Interface contacts:
Residue D757 in protein 2 contacts residue R174 in protein 1 (closest heavy-atom distance 3.4 Å).
Residue I751 in protein 2 is in contact with residue V154 in protein 1 (closest heavy-atom distance 3.7 Å).
Residue R547 in protein 2 contacts residue E140 in protein 1 (closest heavy-atom distance 2.8 Å).
Residue I550 in protein 2 is in contact with residue G147 in protein 1 (closest heavy-atom distance 3.6 Å).
Residue G554 in protein 2 interacts with residue G147 in protein 1 (closest heavy-atom distance 3.6 Å).
Residue S495 in protein 2 contacts residue M148 in protein 1 (closest heavy-atom distance 3.4 Å).
Residue H775 in protein 2 interacts with residue P159 in protein 1 (closest heavy-atom distance 3.2 Å).
Residue E758 in protein 2 contacts residue R174 in protein 1 (closest heavy-atom distance 2.8 Å).
Residue Y746 in protein 2 interacts with residue G158 in protein 1 (closest heavy-atom distance 3.5 Å).
Residue G761 in protein 2 is in contact with residue E175 in protein 1 (closest heavy-atom distance 3.3 Å).
Residue D754 in protein 2 contacts residue V154 in protein 1 (closest heavy-atom distance 3.6 Å).
Residue K565 in protein 2 contacts residue E179 in protein 1 (closest heavy-atom distance 2.9 Å).
Residue L771 in protein 2 contacts residue G158 in protein 1 (closest heavy-atom distance 3.6 Å).
Residue L491 in protein 2 contacts residue M148 in protein 1 (closest heavy-atom distance 3.8 Å).
Residue R528 in protein 2 contacts residue E140 in protein 1 (closest heavy-atom distance 2.9 Å).
Residue Y746 in protein 2 contacts residue A155 in protein 1 (closest heavy-atom distance 3.4 Å).
Residue R498 in protein 2 contacts residue H150 in protein 1 (closest heavy-atom distance 3.4 Å).
Residue I550 in protein 2 contacts residue M148 in protein 1 (closest heavy-atom distance 3.9 Å).
Residue V638 in protein 2 interacts with residue E176 in protein 1 (closest heavy-atom distance 3.7 Å).
Residue Q763 in protein 2 interacts with residue M177 in protein 1 (closest heavy-atom distance 3.2 Å).
Residue N635 in protein 2 interacts with residue K180 in protein 1 (closest heavy-atom distance 3.5 Å).
Residue D757 in protein 2 is in contact with residue R167 in protein 1 (closest heavy-atom distance 3.8 Å).
Residue Y746 in protein 2 interacts with residue V154 in protein 1 (closest heavy-atom distance 2.8 Å).
Residue Q640 in protein 2 is in contact with residue D168 in protein 1 (closest heavy-atom distance 2.8 Å).
Residue S553 in protein 2 contacts residue G147 in protein 1 (closest heavy-atom distance 3.2 Å).
Residue V524 in protein 2 is in contact with residue S143 in protein 1 (closest heavy-atom distance 3.3 Å).
Residue E747 in protein 2 is in contact with residue A155 in protein 1 (closest heavy-atom distance 3.3 Å).
Residue V551 in protein 2 interacts with residue S143 in protein 1 (closest heavy-atom distance 3.5 Å).
Residue Q763 in protein 2 contacts residue D168 in protein 1 (closest heavy-atom distance 2.8 Å).
Residue Q763 in protein 2 contacts residue L173 in protein 1 (closest heavy-atom distance 3.6 Å).
Residue R547 in protein 2 contacts residue E144 in protein 1 (closest heavy-atom distance 3.1 Å).
Residue R559 in protein 2 is in contact with residue E179 in protein 1 (closest heavy-atom distance 2.8 Å).
Residue R559 in protein 2 is in contact with residue E175 in protein 1 (closest heavy-atom distance 3.6 Å).
Residue S495 in protein 2 interacts with residue T151 in protein 1 (closest heavy-atom distance 3.5 Å).
Residue D754 in protein 2 interacts with residue R174 in protein 1 (closest heavy-atom distance 2.8 Å).
Residue P526 in protein 2 is in contact with residue S143 in protein 1 (closest heavy-atom distance 3.9 Å).
Residue Y746 in protein 2 contacts residue A157 in protein 1 (closest heavy-atom distance 2.8 Å).
Residue S492 in protein 2 interacts with residue M148 in protein 1 (closest heavy-atom distance 3.7 Å).
Residue H770 in protein 2 contacts residue P159 in protein 1 (closest heavy-atom distance 3.6 Å).
Residue P526 in protein 2 interacts with residue D139 in protein 1 (closest heavy-atom distance 3.7 Å).
Residue S553 in protein 2 interacts with residue T151 in protein 1 (closest heavy-atom distance 3.4 Å).
Residue S553 in protein 2 interacts with residue H150 in protein 1 (closest heavy-atom distance 3.7 Å).
Residue L563 in protein 2 is in contact with residue E176 in protein 1 (closest heavy-atom distance 3.8 Å).
Residue V524 in protein 2 is in contact with residue L146 in protein 1 (closest heavy-atom distance 3.8 Å).
Residue H775 in protein 2 interacts with residue R163 in protein 1 (closest heavy-atom distance 3.7 Å).
Residue S767 in protein 2 interacts with residue R167 in protein 1 (closest heavy-atom distance 3.7 Å).
Residue H760 in protein 2 interacts with residue E176 in protein 1 (closest heavy-atom distance 3.6 Å).
Residue R556 in protein 2 contacts residue H150 in protein 1 (closest heavy-atom distance 3.5 Å).
Residue D754 in protein 2 interacts with residue R167 in protein 1 (closest heavy-atom distance 3.5 Å).
Residue I550 in protein 2 contacts residue E144 in protein 1 (closest heavy-atom distance 3.3 Å).
Residue G761 in protein 2 is in contact with residue E176 in protein 1 (closest heavy-atom distance 2.9 Å).
Residue L771 in protein 2 contacts residue P159 in protein 1 (closest heavy-atom distance 3.8 Å).
Residue Q763 in protein 2 is in contact with residue R174 in protein 1 (closest heavy-atom distance 2.8 Å).
Residue Y746 in protein 2 interacts with residue R167 in protein 1 (closest heavy-atom distance 2.9 Å).
Residue R559 in protein 2 interacts with residue E176 in protein 1 (closest heavy-atom distance 2.7 Å).
Residue G761 in protein 2 is in contact with residue R174 in protein 1 (closest heavy-atom distance 3.4 Å).
Residue Y634 in protein 2 interacts with residue E176 in protein 1 (closest heavy-atom distance 3.6 Å).
Residue L771 in protein 2 is in contact with residue R167 in protein 1 (closest heavy-atom distance 3.7 Å).
Residue Y746 in protein 2 is in contact with residue P159 in protein 1 (closest heavy-atom distance 3.8 Å).
Residue C750 in protein 2 interacts with residue R167 in protein 1 (closest heavy-atom distance 3.4 Å).

Sequence of protein 2:
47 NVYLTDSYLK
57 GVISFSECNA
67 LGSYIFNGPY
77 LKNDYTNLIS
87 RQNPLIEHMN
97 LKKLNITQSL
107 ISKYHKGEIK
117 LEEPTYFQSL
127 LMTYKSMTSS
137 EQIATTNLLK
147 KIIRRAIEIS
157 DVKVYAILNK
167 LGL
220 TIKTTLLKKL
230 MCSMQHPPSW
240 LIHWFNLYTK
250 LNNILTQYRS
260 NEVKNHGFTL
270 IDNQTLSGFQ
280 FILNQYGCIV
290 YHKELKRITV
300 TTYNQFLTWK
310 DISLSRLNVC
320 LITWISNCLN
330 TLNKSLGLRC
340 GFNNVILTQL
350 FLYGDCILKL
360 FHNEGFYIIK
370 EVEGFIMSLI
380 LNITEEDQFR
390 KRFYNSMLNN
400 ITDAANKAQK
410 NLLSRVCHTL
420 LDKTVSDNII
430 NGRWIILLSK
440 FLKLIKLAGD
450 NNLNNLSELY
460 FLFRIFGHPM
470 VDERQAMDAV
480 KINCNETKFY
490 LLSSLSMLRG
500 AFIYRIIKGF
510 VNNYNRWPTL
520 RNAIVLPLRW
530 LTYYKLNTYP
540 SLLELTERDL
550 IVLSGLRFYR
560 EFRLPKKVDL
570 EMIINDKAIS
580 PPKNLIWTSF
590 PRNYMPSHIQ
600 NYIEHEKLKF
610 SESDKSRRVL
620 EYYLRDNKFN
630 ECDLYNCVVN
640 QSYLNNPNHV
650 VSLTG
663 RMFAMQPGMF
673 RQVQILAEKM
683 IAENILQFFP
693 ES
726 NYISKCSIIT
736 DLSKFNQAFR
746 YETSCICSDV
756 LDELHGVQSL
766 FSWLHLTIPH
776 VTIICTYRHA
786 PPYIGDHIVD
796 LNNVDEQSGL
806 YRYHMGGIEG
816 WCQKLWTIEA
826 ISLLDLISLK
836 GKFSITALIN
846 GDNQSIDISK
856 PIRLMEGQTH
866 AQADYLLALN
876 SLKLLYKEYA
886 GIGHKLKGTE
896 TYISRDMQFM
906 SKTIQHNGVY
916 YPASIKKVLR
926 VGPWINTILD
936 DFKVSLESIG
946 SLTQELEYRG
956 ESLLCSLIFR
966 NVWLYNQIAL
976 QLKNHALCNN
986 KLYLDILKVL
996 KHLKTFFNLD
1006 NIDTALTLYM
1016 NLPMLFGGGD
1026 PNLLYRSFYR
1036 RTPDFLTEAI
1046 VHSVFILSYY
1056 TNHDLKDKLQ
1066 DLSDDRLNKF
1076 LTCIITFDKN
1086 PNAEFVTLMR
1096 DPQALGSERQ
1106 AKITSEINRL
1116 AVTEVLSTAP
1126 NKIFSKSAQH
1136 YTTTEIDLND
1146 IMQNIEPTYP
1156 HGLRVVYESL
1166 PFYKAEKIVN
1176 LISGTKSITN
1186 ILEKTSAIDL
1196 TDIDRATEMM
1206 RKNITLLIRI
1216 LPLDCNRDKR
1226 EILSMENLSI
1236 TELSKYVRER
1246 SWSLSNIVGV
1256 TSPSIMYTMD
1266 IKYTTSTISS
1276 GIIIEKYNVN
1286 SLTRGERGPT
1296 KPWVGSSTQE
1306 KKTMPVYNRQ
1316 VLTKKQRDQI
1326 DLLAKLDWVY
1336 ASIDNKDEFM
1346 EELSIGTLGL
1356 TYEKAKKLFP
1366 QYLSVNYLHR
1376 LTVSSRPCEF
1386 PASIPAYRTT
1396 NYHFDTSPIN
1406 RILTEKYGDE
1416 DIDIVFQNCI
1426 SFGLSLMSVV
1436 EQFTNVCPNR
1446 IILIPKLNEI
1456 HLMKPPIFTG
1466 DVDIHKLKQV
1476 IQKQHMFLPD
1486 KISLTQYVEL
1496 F

Sequence of protein 1:
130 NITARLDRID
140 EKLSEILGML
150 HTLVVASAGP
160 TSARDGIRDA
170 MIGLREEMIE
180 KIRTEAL

The following describes two proteins that form a bound complex.